The following describes two proteins that form a bound complex.

Contacts between the two chains:
Residue I179 in chain B is in contact with residue T18 in chain A (closest heavy-atom distance 4.4 Å).
Residue R93 in chain B interacts with residue Y17 in chain A (closest heavy-atom distance 3.1 Å).
Residue A200 in chain B is in contact with residue R2 in chain A (closest heavy-atom distance 3.1 Å).
Residue R178 in chain B is in contact with residue I25 in chain A (closest heavy-atom distance 3.4 Å).
Residue W50 in chain B interacts with residue V8 in chain A (closest heavy-atom distance 3.4 Å).
Residue I179 in chain B is in contact with residue I25 in chain A (closest heavy-atom distance 3.9 Å).
Residue T177 in chain B interacts with residue I25 in chain A (closest heavy-atom distance 4.4 Å).
Residue W227 in chain B contacts residue F3 in chain A (closest heavy-atom distance 3.9 Å).
Residue G228 in chain B is in contact with residue F3 in chain A (closest heavy-atom distance 3.0 Å).
Residue I179 in chain B contacts residue L27 in chain A (closest heavy-atom distance 3.8 Å).
Residue E229 in chain B is in contact with residue F3 in chain A (closest heavy-atom distance 3.6 Å).
Residue L96 in chain B is in contact with residue I1 in chain A (closest heavy-atom distance 4.4 Å).
Residue G230 in chain B is in contact with residue R2 in chain A (closest heavy-atom distance 2.9 Å).
Residue P49 in chain B contacts residue V8 in chain A (closest heavy-atom distance 4.5 Å).
Residue E229 in chain B is in contact with residue R2 in chain A (closest heavy-atom distance 4.4 Å).
Residue E202 in chain B interacts with residue K7 in chain A (closest heavy-atom distance 3.3 Å).
Residue R178 in chain B contacts residue Q30 in chain A (closest heavy-atom distance 3.1 Å).
Residue G228 in chain B interacts with residue R2 in chain A (closest heavy-atom distance 3.6 Å).
Residue H43 in chain B interacts with residue I1 in chain A (closest heavy-atom distance 3.1 Å).
Residue C231 in chain B is in contact with residue M5 in chain A (closest heavy-atom distance 3.8 Å).
Residue R233 in chain B is in contact with residue M5 in chain A (closest heavy-atom distance 3.9 Å).
Residue C201 in chain B contacts residue R2 in chain A (closest heavy-atom distance 3.9 Å).
Residue S226 in chain B contacts residue I1 in chain A (closest heavy-atom distance 3.0 Å).
Residue Y47 in chain B interacts with residue I1 in chain A (closest heavy-atom distance 4.0 Å).
Residue R93 in chain B is in contact with residue G16 in chain A (closest heavy-atom distance 2.6 Å).
Residue V225 in chain B interacts with residue R2 in chain A (closest heavy-atom distance 4.5 Å).
Residue Q256 in chain B is in contact with residue K57 in chain A (closest heavy-atom distance 4.2 Å).
Residue E94 in chain B interacts with residue P43 in chain A (closest heavy-atom distance 3.7 Å).
Residue S205 in chain B is in contact with residue I1 in chain A (closest heavy-atom distance 3.4 Å).
Residue L96 in chain B contacts residue F3 in chain A (closest heavy-atom distance 3.3 Å).
Residue R178 in chain B contacts residue Q36 in chain A (closest heavy-atom distance 4.3 Å).
Residue G230 in chain B is in contact with residue M5 in chain A (closest heavy-atom distance 3.7 Å).
Residue R93 in chain B interacts with residue T18 in chain A (closest heavy-atom distance 2.7 Å).
Residue W227 in chain B contacts residue I1 in chain A (closest heavy-atom distance 3.2 Å).
Residue E229 in chain B is in contact with residue I25 in chain A (closest heavy-atom distance 3.3 Å).
Residue P49 in chain B is in contact with residue Y17 in chain A (closest heavy-atom distance 3.5 Å).
Residue W50 in chain B interacts with residue K7 in chain A (closest heavy-atom distance 2.7 Å).
Residue E94 in chain B is in contact with residue T18 in chain A (closest heavy-atom distance 2.9 Å).
Residue F257 in chain B contacts residue K57 in chain A (closest heavy-atom distance 4.2 Å).
Residue E94 in chain B contacts residue Y28 in chain A (closest heavy-atom distance 3.6 Å).
Residue W92 in chain B interacts with residue Y17 in chain A (closest heavy-atom distance 3.6 Å).
Residue E202 in chain B interacts with residue M5 in chain A (closest heavy-atom distance 3.6 Å).
Residue Y47 in chain B contacts residue V8 in chain A (closest heavy-atom distance 3.2 Å).
Residue G228 in chain B interacts with residue I1 in chain A (closest heavy-atom distance 3.4 Å).
Residue D255 in chain B contacts residue K57 in chain A (closest heavy-atom distance 4.4 Å).
Residue E146 in chain B is in contact with residue M5 in chain A (closest heavy-atom distance 3.9 Å).
Residue R233 in chain B interacts with residue G4 in chain A (closest heavy-atom distance 3.6 Å).
Residue D199 in chain B contacts residue R2 in chain A (closest heavy-atom distance 3.0 Å).
Residue R93 in chain B interacts with residue Y28 in chain A (closest heavy-atom distance 3.6 Å).
Residue R178 in chain B is in contact with residue L27 in chain A (closest heavy-atom distance 3.2 Å).
Residue I179 in chain B contacts residue F3 in chain A (closest heavy-atom distance 3.7 Å).
Residue R178 in chain B contacts residue K24 in chain A (closest heavy-atom distance 4.1 Å).
Residue W50 in chain B contacts residue I1 in chain A (closest heavy-atom distance 3.8 Å).
Residue K252 in chain B is in contact with residue K57 in chain A (closest heavy-atom distance 3.3 Å).
Residue E202 in chain B contacts residue R2 in chain A (closest heavy-atom distance 4.3 Å).
Residue K252 in chain B interacts with residue E56 in chain A (closest heavy-atom distance 3.0 Å).
Residue R98 in chain B contacts residue E49 in chain A (closest heavy-atom distance 2.8 Å).
Residue G230 in chain B is in contact with residue F3 in chain A (closest heavy-atom distance 2.9 Å).
Residue R89 in chain B interacts with residue E49 in chain A (closest heavy-atom distance 3.0 Å).
Residue C231 in chain B is in contact with residue R2 in chain A (closest heavy-atom distance 4.3 Å).

Sequence of chain B:
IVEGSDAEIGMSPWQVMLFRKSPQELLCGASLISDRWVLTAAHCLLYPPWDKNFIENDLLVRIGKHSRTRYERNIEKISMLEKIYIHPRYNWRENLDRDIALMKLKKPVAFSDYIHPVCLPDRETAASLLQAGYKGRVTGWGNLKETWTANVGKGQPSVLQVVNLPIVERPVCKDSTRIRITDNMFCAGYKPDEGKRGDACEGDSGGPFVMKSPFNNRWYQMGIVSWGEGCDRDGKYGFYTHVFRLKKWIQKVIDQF

Sequence of chain A:
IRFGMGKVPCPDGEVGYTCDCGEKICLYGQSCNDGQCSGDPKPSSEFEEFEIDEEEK